These two protein chains interact to form a complex.

Contacts between the two chains:
Residue H398 in the first protein contacts residue Y121 in the second protein (closest heavy-atom distance 4.6 Å).
Residue N50 in the first protein is in contact with residue N164 in the second protein (closest heavy-atom distance 3.9 Å).
Residue T472 in the first protein is in contact with residue L127 in the second protein (closest heavy-atom distance 4.9 Å).
Residue K473 in the first protein contacts residue Y126 in the second protein (closest heavy-atom distance 4.3 Å).
Residue D138 in the first protein interacts with residue H162 in the second protein (closest heavy-atom distance 4.3 Å).
Residue D138 in the first protein is in contact with residue W163 in the second protein (closest heavy-atom distance 4.7 Å).
Residue M467 in the first protein contacts residue Y121 in the second protein (closest heavy-atom distance 4.9 Å).
Residue T472 in the first protein is in contact with residue Y126 in the second protein (closest heavy-atom distance 4.1 Å).

Sequence of the first protein:
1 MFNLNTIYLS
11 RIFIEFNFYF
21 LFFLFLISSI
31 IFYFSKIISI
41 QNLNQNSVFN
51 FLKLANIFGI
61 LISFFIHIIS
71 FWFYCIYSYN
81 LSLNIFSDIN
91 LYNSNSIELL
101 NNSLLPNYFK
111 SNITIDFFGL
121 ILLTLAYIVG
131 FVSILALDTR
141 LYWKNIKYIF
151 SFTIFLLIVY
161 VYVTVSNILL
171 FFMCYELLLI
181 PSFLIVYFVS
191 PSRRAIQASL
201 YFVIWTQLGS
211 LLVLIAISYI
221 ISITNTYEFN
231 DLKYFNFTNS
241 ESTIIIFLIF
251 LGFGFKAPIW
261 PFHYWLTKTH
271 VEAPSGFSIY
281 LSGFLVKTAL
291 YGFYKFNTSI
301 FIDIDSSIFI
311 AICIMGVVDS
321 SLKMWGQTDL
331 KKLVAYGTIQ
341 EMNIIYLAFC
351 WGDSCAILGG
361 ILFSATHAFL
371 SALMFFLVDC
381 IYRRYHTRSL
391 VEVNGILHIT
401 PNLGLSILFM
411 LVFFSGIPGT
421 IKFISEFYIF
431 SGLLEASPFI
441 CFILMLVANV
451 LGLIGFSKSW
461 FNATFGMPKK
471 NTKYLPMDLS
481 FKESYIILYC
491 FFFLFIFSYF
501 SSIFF

Sequence of the second protein:
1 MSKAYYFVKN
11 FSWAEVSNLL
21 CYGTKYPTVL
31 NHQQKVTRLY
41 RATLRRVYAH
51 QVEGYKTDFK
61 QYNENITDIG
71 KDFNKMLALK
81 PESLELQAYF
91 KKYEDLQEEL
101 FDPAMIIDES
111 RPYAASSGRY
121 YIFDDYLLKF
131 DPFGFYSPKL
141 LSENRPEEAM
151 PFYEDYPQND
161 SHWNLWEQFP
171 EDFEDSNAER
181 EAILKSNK